Sequence of the second protein:
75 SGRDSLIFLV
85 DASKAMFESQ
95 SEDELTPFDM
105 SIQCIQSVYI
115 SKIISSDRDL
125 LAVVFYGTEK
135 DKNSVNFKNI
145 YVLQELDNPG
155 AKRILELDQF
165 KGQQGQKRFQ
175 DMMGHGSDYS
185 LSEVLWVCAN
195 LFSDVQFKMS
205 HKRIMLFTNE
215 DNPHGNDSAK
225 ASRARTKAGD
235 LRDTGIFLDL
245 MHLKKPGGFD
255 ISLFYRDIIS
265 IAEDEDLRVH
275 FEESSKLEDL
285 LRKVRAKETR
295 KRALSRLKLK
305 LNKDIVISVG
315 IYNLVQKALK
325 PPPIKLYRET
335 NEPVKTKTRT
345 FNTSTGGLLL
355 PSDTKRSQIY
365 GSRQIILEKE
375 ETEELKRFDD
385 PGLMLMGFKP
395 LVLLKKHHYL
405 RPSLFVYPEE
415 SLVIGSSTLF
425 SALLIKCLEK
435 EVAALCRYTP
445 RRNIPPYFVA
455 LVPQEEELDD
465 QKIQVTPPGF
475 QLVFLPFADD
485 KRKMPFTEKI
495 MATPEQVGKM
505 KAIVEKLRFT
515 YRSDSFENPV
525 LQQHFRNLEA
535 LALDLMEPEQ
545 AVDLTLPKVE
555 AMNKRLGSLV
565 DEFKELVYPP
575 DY

These two protein chains interact to form a complex.

Sequence of the first protein:
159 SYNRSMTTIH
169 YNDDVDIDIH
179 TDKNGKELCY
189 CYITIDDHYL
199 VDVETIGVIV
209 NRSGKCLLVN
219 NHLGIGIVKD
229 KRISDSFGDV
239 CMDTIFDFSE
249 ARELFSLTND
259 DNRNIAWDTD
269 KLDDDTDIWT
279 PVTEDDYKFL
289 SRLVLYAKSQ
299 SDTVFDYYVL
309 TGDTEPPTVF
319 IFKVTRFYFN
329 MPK

Interface contacts:
Residue T342 in the second protein contacts residue R250 in the first protein (closest heavy-atom distance 3.8 Å).
Residue T347 in the second protein contacts residue L221 in the first protein (closest heavy-atom distance 5.0 Å).
Residue K321 in the second protein is in contact with residue E313 in the first protein (closest heavy-atom distance 4.3 Å).
Residue T340 in the second protein contacts residue E251 in the first protein (closest heavy-atom distance 3.8 Å).
Residue R332 in the second protein interacts with residue D233 in the first protein (closest heavy-atom distance 4.6 Å).